Residue-level contacts at the interface:
Residue V25 in chain B is in contact with residue R2 in chain A (closest heavy-atom distance 4.4 Å).
Residue Y7 in chain B contacts residue R1 in chain A (closest heavy-atom distance 2.9 Å).
Residue D77 in chain B contacts residue S7 in chain A (closest heavy-atom distance 4.3 Å).
Residue C67 in chain B is in contact with residue R2 in chain A (closest heavy-atom distance 3.3 Å).
Residue D77 in chain B interacts with residue L9 in chain A (closest heavy-atom distance 2.8 Å).
Residue K146 in chain B interacts with residue R8 in chain A (closest heavy-atom distance 4.3 Å).
Residue I66 in chain B is in contact with residue R2 in chain A (closest heavy-atom distance 4.0 Å).
Residue L81 in chain B contacts residue L9 in chain A (closest heavy-atom distance 3.6 Å).
Residue Q155 in chain B contacts residue I5 in chain A (closest heavy-atom distance 3.2 Å).
Residue E63 in chain B contacts residue R1 in chain A (closest heavy-atom distance 3.8 Å).
Residue Y99 in chain B is in contact with residue R2 in chain A (closest heavy-atom distance 3.3 Å).
Residue Y59 in chain B is in contact with residue R1 in chain A (closest heavy-atom distance 4.1 Å).
Residue M5 in chain B is in contact with residue R1 in chain A (closest heavy-atom distance 4.0 Å).
Residue L156 in chain B interacts with residue L3 in chain A (closest heavy-atom distance 3.9 Å).
Residue Q65 in chain B interacts with residue F6 in chain A (closest heavy-atom distance 4.5 Å).
Residue Y171 in chain B interacts with residue R1 in chain A (closest heavy-atom distance 2.5 Å).
Residue E163 in chain B interacts with residue R2 in chain A (closest heavy-atom distance 4.3 Å).
Residue I66 in chain B is in contact with residue L3 in chain A (closest heavy-atom distance 3.5 Å).
Residue E76 in chain B is in contact with residue R8 in chain A (closest heavy-atom distance 3.7 Å).
Residue H114 in chain B interacts with residue L3 in chain A (closest heavy-atom distance 4.0 Å).
Residue G26 in chain B contacts residue R2 in chain A (closest heavy-atom distance 4.5 Å).
Residue R62 in chain B is in contact with residue P4 in chain A (closest heavy-atom distance 3.5 Å).
Residue I66 in chain B is in contact with residue P4 in chain A (closest heavy-atom distance 4.0 Å).
Residue Y159 in chain B is in contact with residue R2 in chain A (closest heavy-atom distance 3.8 Å).
Residue T73 in chain B contacts residue S7 in chain A (closest heavy-atom distance 4.8 Å).
Residue K146 in chain B contacts residue L9 in chain A (closest heavy-atom distance 2.7 Å).
Residue Y159 in chain B is in contact with residue R1 in chain A (closest heavy-atom distance 2.5 Å).
Residue T80 in chain B contacts residue L9 in chain A (closest heavy-atom distance 3.9 Å).
Residue Y159 in chain B contacts residue L3 in chain A (closest heavy-atom distance 3.5 Å).
Residue H9 in chain B contacts residue R2 in chain A (closest heavy-atom distance 3.5 Å).
Residue Y7 in chain B interacts with residue R2 in chain A (closest heavy-atom distance 3.3 Å).
Residue W147 in chain B contacts residue L9 in chain A (closest heavy-atom distance 3.7 Å).
Residue T24 in chain B contacts residue R2 in chain A (closest heavy-atom distance 3.0 Å).
Residue R62 in chain B interacts with residue R1 in chain A (closest heavy-atom distance 3.2 Å).
Residue E163 in chain B contacts residue R1 in chain A (closest heavy-atom distance 3.3 Å).
Residue K70 in chain B interacts with residue F6 in chain A (closest heavy-atom distance 3.6 Å).
Residue Y84 in chain B interacts with residue L9 in chain A (closest heavy-atom distance 2.5 Å).
Residue E163 in chain B contacts residue P4 in chain A (closest heavy-atom distance 4.8 Å).
Residue V34 in chain B contacts residue R2 in chain A (closest heavy-atom distance 4.2 Å).
Residue Y123 in chain B is in contact with residue L9 in chain A (closest heavy-atom distance 4.1 Å).
Residue L95 in chain B interacts with residue L9 in chain A (closest heavy-atom distance 4.0 Å).
Residue Y159 in chain B interacts with residue P4 in chain A (closest heavy-atom distance 4.5 Å).
Residue T73 in chain B contacts residue R8 in chain A (closest heavy-atom distance 3.7 Å).
Residue T143 in chain B is in contact with residue L9 in chain A (closest heavy-atom distance 2.8 Å).
Residue W147 in chain B interacts with residue R8 in chain A (closest heavy-atom distance 3.0 Å).
Residue T73 in chain B is in contact with residue F6 in chain A (closest heavy-atom distance 4.1 Å).
Residue D77 in chain B interacts with residue R8 in chain A (closest heavy-atom distance 3.4 Å).
Residue D116 in chain B interacts with residue L9 in chain A (closest heavy-atom distance 4.8 Å).
Residue W147 in chain B contacts residue S7 in chain A (closest heavy-atom distance 3.6 Å).
Residue V152 in chain B interacts with residue S7 in chain A (closest heavy-atom distance 3.9 Å).
Residue I124 in chain B contacts residue L9 in chain A (closest heavy-atom distance 4.8 Å).
Residue W167 in chain B interacts with residue R1 in chain A (closest heavy-atom distance 3.4 Å).
Residue R62 in chain B contacts residue R2 in chain A (closest heavy-atom distance 3.2 Å).
Residue E45 in chain B interacts with residue R2 in chain A (closest heavy-atom distance 2.9 Å).
Residue E63 in chain B contacts residue R2 in chain A (closest heavy-atom distance 2.9 Å).
Residue L156 in chain B contacts residue I5 in chain A (closest heavy-atom distance 4.6 Å).
Residue T143 in chain B interacts with residue R8 in chain A (closest heavy-atom distance 4.6 Å).
Residue Y99 in chain B contacts residue L3 in chain A (closest heavy-atom distance 2.7 Å).
Residue I66 in chain B is in contact with residue F6 in chain A (closest heavy-atom distance 3.5 Å).
Residue A69 in chain B is in contact with residue F6 in chain A (closest heavy-atom distance 3.4 Å).

Sequence of chain B:
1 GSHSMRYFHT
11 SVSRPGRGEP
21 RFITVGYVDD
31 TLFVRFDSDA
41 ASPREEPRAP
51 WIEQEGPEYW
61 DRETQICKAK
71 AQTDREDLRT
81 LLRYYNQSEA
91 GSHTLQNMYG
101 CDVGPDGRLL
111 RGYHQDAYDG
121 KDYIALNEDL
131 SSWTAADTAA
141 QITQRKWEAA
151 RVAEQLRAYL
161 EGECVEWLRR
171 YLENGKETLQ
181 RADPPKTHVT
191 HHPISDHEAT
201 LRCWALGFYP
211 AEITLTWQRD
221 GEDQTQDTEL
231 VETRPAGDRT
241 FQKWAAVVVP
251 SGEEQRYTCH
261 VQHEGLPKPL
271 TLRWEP

Sequence of chain A:
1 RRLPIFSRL

These two protein chains interact to form a complex.